Contacts between the two chains:
Residue F46 in chain B contacts residue F14 in chain A (closest heavy-atom distance 3.9 Å).
Residue W86 in chain B interacts with residue N15 in chain A (closest heavy-atom distance 3.5 Å).
Residue R49 in chain B interacts with residue A13 in chain A (closest heavy-atom distance 4.6 Å).
Residue Y50 in chain B contacts residue A13 in chain A (closest heavy-atom distance 3.5 Å).
Residue L57 in chain B interacts with residue L7 in chain A (closest heavy-atom distance 4.1 Å).
Residue D82 in chain B contacts residue R5 in chain A (closest heavy-atom distance 2.8 Å).
Residue F46 in chain B interacts with residue L7 in chain A (closest heavy-atom distance 4.1 Å).
Residue D56 in chain B contacts residue A3 in chain A (closest heavy-atom distance 4.9 Å).
Residue V75 in chain B interacts with residue L7 in chain A (closest heavy-atom distance 3.7 Å).
Residue L143 in chain B interacts with residue R16 in chain A (closest heavy-atom distance 3.2 Å).
Residue R49 in chain B is in contact with residue R16 in chain A (closest heavy-atom distance 4.1 Å).
Residue A42 in chain B is in contact with residue F14 in chain A (closest heavy-atom distance 3.6 Å).
Residue G87 in chain B is in contact with residue F14 in chain A (closest heavy-atom distance 3.9 Å).
Residue W86 in chain B is in contact with residue R16 in chain A (closest heavy-atom distance 4.1 Å).
Residue F54 in chain B interacts with residue L7 in chain A (closest heavy-atom distance 3.6 Å).
Residue A91 in chain B interacts with residue G11 in chain A (closest heavy-atom distance 4.2 Å).
Residue G87 in chain B is in contact with residue D12 in chain A (closest heavy-atom distance 5.0 Å).
Residue G87 in chain B contacts residue N15 in chain A (closest heavy-atom distance 3.6 Å).
Residue Y144 in chain B contacts residue F14 in chain A (closest heavy-atom distance 2.7 Å).
Residue R88 in chain B contacts residue G11 in chain A (closest heavy-atom distance 3.8 Å).
Residue N147 in chain B contacts residue R16 in chain A (closest heavy-atom distance 3.4 Å).
Residue N85 in chain B contacts residue N15 in chain A (closest heavy-atom distance 3.5 Å).
Residue L79 in chain B contacts residue L7 in chain A (closest heavy-atom distance 4.1 Å).
Residue F95 in chain B is in contact with residue L7 in chain A (closest heavy-atom distance 4.1 Å).
Residue Y50 in chain B interacts with residue F14 in chain A (closest heavy-atom distance 3.9 Å).
Residue F46 in chain B is in contact with residue G11 in chain A (closest heavy-atom distance 3.5 Å).
Residue Q60 in chain B interacts with residue A3 in chain A (closest heavy-atom distance 3.5 Å).
Residue V90 in chain B interacts with residue F14 in chain A (closest heavy-atom distance 4.0 Å).
Residue F54 in chain B is in contact with residue A3 in chain A (closest heavy-atom distance 3.6 Å).
Residue R88 in chain B is in contact with residue D12 in chain A (closest heavy-atom distance 2.8 Å).
Residue L57 in chain B interacts with residue A3 in chain A (closest heavy-atom distance 3.8 Å).
Residue G87 in chain B interacts with residue G11 in chain A (closest heavy-atom distance 3.3 Å).
Residue E45 in chain B contacts residue R16 in chain A (closest heavy-atom distance 4.6 Å).
Residue E78 in chain B contacts residue R5 in chain A (closest heavy-atom distance 3.9 Å).
Residue A91 in chain B is in contact with residue L7 in chain A (closest heavy-atom distance 3.7 Å).
Residue N85 in chain B is in contact with residue G11 in chain A (closest heavy-atom distance 4.3 Å).
Residue R88 in chain B interacts with residue R5 in chain A (closest heavy-atom distance 4.0 Å).
Residue N85 in chain B is in contact with residue D12 in chain A (closest heavy-atom distance 3.0 Å).
Residue Y144 in chain B is in contact with residue N15 in chain A (closest heavy-atom distance 3.5 Å).
Residue Y144 in chain B is in contact with residue R16 in chain A (closest heavy-atom distance 3.0 Å).
Residue E45 in chain B contacts residue F14 in chain A (closest heavy-atom distance 3.8 Å).
Residue R49 in chain B interacts with residue F14 in chain A (closest heavy-atom distance 3.9 Å).

Sequence of chain A:
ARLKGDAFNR

This data describes a binding interaction between two proteins.

Sequence of chain B:
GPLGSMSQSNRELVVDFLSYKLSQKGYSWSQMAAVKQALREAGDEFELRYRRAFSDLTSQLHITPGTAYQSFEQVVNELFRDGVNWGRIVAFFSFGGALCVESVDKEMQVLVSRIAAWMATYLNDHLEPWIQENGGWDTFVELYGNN